The following describes two proteins that form a bound complex.

Contacts between the two chains:
Residue H92 in the first protein interacts with residue E1 in the second protein (closest heavy-atom distance 4.0 Å).
Residue L91 in the first protein contacts residue D3 in the second protein (closest heavy-atom distance 3.1 Å).
Residue Y94 in the first protein interacts with residue D3 in the second protein (closest heavy-atom distance 3.5 Å).
Residue H92 in the first protein contacts residue A6 in the second protein (closest heavy-atom distance 3.9 Å).
Residue F93 in the first protein is in contact with residue D3 in the second protein (closest heavy-atom distance 4.3 Å).
Residue F93 in the first protein contacts residue E1 in the second protein (closest heavy-atom distance 2.8 Å).
Residue H92 in the first protein interacts with residue L2 in the second protein (closest heavy-atom distance 3.3 Å).
Residue Y94 in the first protein contacts residue K4 in the second protein (closest heavy-atom distance 3.5 Å).
Residue Y94 in the first protein interacts with residue E1 in the second protein (closest heavy-atom distance 2.9 Å).
Residue F93 in the first protein contacts residue L2 in the second protein (closest heavy-atom distance 3.9 Å).
Residue H96 in the first protein contacts residue D3 in the second protein (closest heavy-atom distance 2.8 Å).
Residue H92 in the first protein is in contact with residue S7 in the second protein (closest heavy-atom distance 4.5 Å).
Residue Y94 in the first protein interacts with residue L2 in the second protein (closest heavy-atom distance 3.3 Å).
Residue H92 in the first protein is in contact with residue D3 in the second protein (closest heavy-atom distance 2.7 Å).

Sequence of the first protein:
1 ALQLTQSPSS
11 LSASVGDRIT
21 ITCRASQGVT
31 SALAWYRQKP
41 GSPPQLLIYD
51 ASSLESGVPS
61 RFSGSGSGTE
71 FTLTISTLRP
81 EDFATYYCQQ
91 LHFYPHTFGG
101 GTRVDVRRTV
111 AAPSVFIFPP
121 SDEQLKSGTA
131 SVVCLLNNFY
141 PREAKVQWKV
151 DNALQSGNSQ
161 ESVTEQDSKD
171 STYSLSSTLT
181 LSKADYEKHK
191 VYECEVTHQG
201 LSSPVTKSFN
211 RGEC

Sequence of the second protein:
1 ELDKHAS